This data describes a binding interaction between two proteins.

Sequence of the first protein:
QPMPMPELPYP

Interface contacts:
Residue W67 in the second protein contacts residue Y11 in the first protein (closest heavy-atom distance 4.5 Å).
Residue W67 in the second protein interacts with residue P10 in the first protein (closest heavy-atom distance 3.1 Å).
Residue A63 in the second protein contacts residue P12 in the first protein (closest heavy-atom distance 3.7 Å).
Residue Q16 in the second protein contacts residue E8 in the first protein (closest heavy-atom distance 4.9 Å).
Residue P62 in the second protein is in contact with residue Y11 in the first protein (closest heavy-atom distance 3.4 Å).
Residue K77 in the second protein is in contact with residue L9 in the first protein (closest heavy-atom distance 5.0 Å).
Residue P62 in the second protein interacts with residue P12 in the first protein (closest heavy-atom distance 3.4 Å).
Residue L59 in the second protein is in contact with residue Y11 in the first protein (closest heavy-atom distance 2.8 Å).
Residue G60 in the second protein is in contact with residue Y11 in the first protein (closest heavy-atom distance 4.6 Å).
Residue V84 in the second protein interacts with residue M6 in the first protein (closest heavy-atom distance 3.9 Å).
Residue R83 in the second protein interacts with residue M4 in the first protein (closest heavy-atom distance 3.5 Å).
Residue L91 in the second protein is in contact with residue Q2 in the first protein (closest heavy-atom distance 3.7 Å).
Residue V84 in the second protein interacts with residue M4 in the first protein (closest heavy-atom distance 3.5 Å).
Residue F17 in the second protein contacts residue M6 in the first protein (closest heavy-atom distance 3.5 Å).
Residue F17 in the second protein contacts residue P7 in the first protein (closest heavy-atom distance 3.3 Å).
Residue K77 in the second protein interacts with residue P7 in the first protein (closest heavy-atom distance 4.7 Å).
Residue F53 in the second protein is in contact with residue L9 in the first protein (closest heavy-atom distance 3.8 Å).
Residue K77 in the second protein contacts residue M6 in the first protein (closest heavy-atom distance 4.8 Å).
Residue C21 in the second protein contacts residue M6 in the first protein (closest heavy-atom distance 3.6 Å).
Residue H87 in the second protein interacts with residue P3 in the first protein (closest heavy-atom distance 4.9 Å).
Residue G19 in the second protein is in contact with residue M6 in the first protein (closest heavy-atom distance 3.3 Å).
Residue H87 in the second protein contacts residue M4 in the first protein (closest heavy-atom distance 3.4 Å).
Residue N88 in the second protein interacts with residue M4 in the first protein (closest heavy-atom distance 2.7 Å).
Residue A63 in the second protein is in contact with residue Y11 in the first protein (closest heavy-atom distance 3.5 Å).
Residue C85 in the second protein contacts residue M6 in the first protein (closest heavy-atom distance 4.1 Å).
Residue S36 in the second protein contacts residue E8 in the first protein (closest heavy-atom distance 2.7 Å).
Residue Y66 in the second protein interacts with residue Y11 in the first protein (closest heavy-atom distance 4.9 Å).
Residue Y66 in the second protein interacts with residue P10 in the first protein (closest heavy-atom distance 3.9 Å).
Residue W67 in the second protein contacts residue P12 in the first protein (closest heavy-atom distance 4.7 Å).
Residue S34 in the second protein interacts with residue M6 in the first protein (closest heavy-atom distance 4.4 Å).
Residue I43 in the second protein interacts with residue Y11 in the first protein (closest heavy-atom distance 4.5 Å).
Residue M20 in the second protein contacts residue M6 in the first protein (closest heavy-atom distance 3.7 Å).
Residue N88 in the second protein interacts with residue Q2 in the first protein (closest heavy-atom distance 4.2 Å).
Residue L91 in the second protein contacts residue P3 in the first protein (closest heavy-atom distance 3.6 Å).
Residue W67 in the second protein is in contact with residue L9 in the first protein (closest heavy-atom distance 3.3 Å).
Residue I73 in the second protein contacts residue L9 in the first protein (closest heavy-atom distance 3.6 Å).
Residue Y15 in the second protein is in contact with residue E8 in the first protein (closest heavy-atom distance 2.6 Å).
Residue N88 in the second protein interacts with residue P3 in the first protein (closest heavy-atom distance 3.5 Å).
Residue Y66 in the second protein interacts with residue P12 in the first protein (closest heavy-atom distance 3.9 Å).
Residue L32 in the second protein contacts residue M6 in the first protein (closest heavy-atom distance 3.6 Å).
Residue H87 in the second protein is in contact with residue Q2 in the first protein (closest heavy-atom distance 2.8 Å).
Residue W67 in the second protein contacts residue E8 in the first protein (closest heavy-atom distance 3.9 Å).
Residue V84 in the second protein is in contact with residue P5 in the first protein (closest heavy-atom distance 4.2 Å).
Residue N88 in the second protein is in contact with residue P5 in the first protein (closest heavy-atom distance 4.9 Å).
Residue F17 in the second protein interacts with residue E8 in the first protein (closest heavy-atom distance 3.3 Å).

Sequence of the second protein:
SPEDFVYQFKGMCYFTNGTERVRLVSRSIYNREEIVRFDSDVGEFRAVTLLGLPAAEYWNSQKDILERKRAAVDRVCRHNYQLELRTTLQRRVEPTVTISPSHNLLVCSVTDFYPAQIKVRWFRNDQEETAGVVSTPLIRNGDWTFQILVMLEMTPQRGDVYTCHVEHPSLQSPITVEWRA